The following describes two proteins that form a bound complex.

Sequence of chain B:
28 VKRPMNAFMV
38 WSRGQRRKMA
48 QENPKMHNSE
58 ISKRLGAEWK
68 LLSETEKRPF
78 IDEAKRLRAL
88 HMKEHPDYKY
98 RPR

Sequence of chain A:
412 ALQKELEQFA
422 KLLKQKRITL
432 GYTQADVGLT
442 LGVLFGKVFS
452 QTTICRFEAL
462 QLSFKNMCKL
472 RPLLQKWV

Residue-level contacts at the interface:
Residue A86 in chain B contacts residue I429 in chain A (closest heavy-atom distance 4.2 Å).
Residue K82 in chain B is in contact with residue G432 in chain A (closest heavy-atom distance 3.5 Å).